Sequence of chain B:
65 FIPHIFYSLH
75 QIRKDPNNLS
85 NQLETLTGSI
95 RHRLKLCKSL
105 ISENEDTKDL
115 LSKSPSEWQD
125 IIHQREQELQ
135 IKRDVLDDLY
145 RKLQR

Sequence of chain A:
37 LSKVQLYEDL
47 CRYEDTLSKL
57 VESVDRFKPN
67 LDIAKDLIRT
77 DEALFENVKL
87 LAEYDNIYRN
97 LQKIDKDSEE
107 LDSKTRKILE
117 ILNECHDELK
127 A

These two protein chains interact to form a complex.

Contacts between the two chains:
Residue L97 in chain A interacts with residue R129 in chain B (closest heavy-atom distance 3.4 Å).
Residue K39 in chain A interacts with residue I105 in chain B (closest heavy-atom distance 4.0 Å).
Residue I93 in chain A is in contact with residue W122 in chain B (closest heavy-atom distance 2.0 Å).
Residue L87 in chain A is in contact with residue I66 in chain B (closest heavy-atom distance 4.4 Å).
Residue E50 in chain A interacts with residue R95 in chain B (closest heavy-atom distance 3.4 Å).
Residue K85 in chain A interacts with residue F70 in chain B (closest heavy-atom distance 3.8 Å).
Residue V57 in chain A is in contact with residue L87 in chain B (closest heavy-atom distance 3.4 Å).
Residue F81 in chain A contacts residue H74 in chain B (closest heavy-atom distance 4.2 Å).
Residue I117 in chain A is in contact with residue L147 in chain B (closest heavy-atom distance 3.1 Å).
Residue I100 in chain A interacts with residue L133 in chain B (closest heavy-atom distance 3.9 Å).
Residue L46 in chain A is in contact with residue C101 in chain B (closest heavy-atom distance 3.8 Å).
Residue T111 in chain A interacts with residue L143 in chain B (closest heavy-atom distance 3.1 Å).
Residue L97 in chain A is in contact with residue I125 in chain B (closest heavy-atom distance 3.2 Å).
Residue S104 in chain A interacts with residue K136 in chain B (closest heavy-atom distance 2.9 Å).
Residue F81 in chain A is in contact with residue R77 in chain B (closest heavy-atom distance 3.4 Å).
Residue D101 in chain A is in contact with residue R129 in chain B (closest heavy-atom distance 3.9 Å).
Residue Y94 in chain A is in contact with residue E109 in chain B (closest heavy-atom distance 3.0 Å).
Residue F81 in chain A interacts with residue L73 in chain B (closest heavy-atom distance 3.6 Å).
Residue S38 in chain A is in contact with residue D113 in chain B (closest heavy-atom distance 2.3 Å).
Residue K39 in chain A interacts with residue L115 in chain B (closest heavy-atom distance 1.7 Å).
Residue L87 in chain A contacts residue D113 in chain B (closest heavy-atom distance 3.8 Å).
Residue L37 in chain A interacts with residue D113 in chain B (closest heavy-atom distance 4.3 Å).
Residue I93 in chain A is in contact with residue I126 in chain B (closest heavy-atom distance 3.0 Å).
Residue L87 in chain A interacts with residue L115 in chain B (closest heavy-atom distance 3.3 Å).
Residue L53 in chain A contacts residue I94 in chain B (closest heavy-atom distance 3.3 Å).
Residue N96 in chain A contacts residue I126 in chain B (closest heavy-atom distance 3.4 Å).
Residue K110 in chain A is in contact with residue L143 in chain B (closest heavy-atom distance 4.3 Å).
Residue Q98 in chain A interacts with residue E109 in chain B (closest heavy-atom distance 3.7 Å).
Residue L53 in chain A contacts residue T91 in chain B (closest heavy-atom distance 4.1 Å).
Residue I100 in chain A contacts residue I126 in chain B (closest heavy-atom distance 4.3 Å).
Residue I114 in chain A interacts with residue L143 in chain B (closest heavy-atom distance 3.1 Å).
Residue D91 in chain A contacts residue I66 in chain B (closest heavy-atom distance 2.9 Å).
Residue Y43 in chain A interacts with residue S106 in chain B (closest heavy-atom distance 3.5 Å).
Residue D91 in chain A is in contact with residue T111 in chain B (closest heavy-atom distance 3.1 Å).
Residue I114 in chain A contacts residue L147 in chain B (closest heavy-atom distance 3.1 Å).
Residue D103 in chain A contacts residue L133 in chain B (closest heavy-atom distance 3.8 Å).
Residue R95 in chain A contacts residue P67 in chain B (closest heavy-atom distance 3.8 Å).
Residue L87 in chain A contacts residue N108 in chain B (closest heavy-atom distance 4.3 Å).
Residue Y90 in chain A contacts residue K112 in chain B (closest heavy-atom distance 2.9 Å).
Residue L80 in chain A contacts residue L73 in chain B (closest heavy-atom distance 2.9 Å).
Residue Y43 in chain A is in contact with residue I105 in chain B (closest heavy-atom distance 2.8 Å).
Residue L46 in chain A interacts with residue K102 in chain B (closest heavy-atom distance 4.2 Å).
Residue Y90 in chain A contacts residue T111 in chain B (closest heavy-atom distance 2.7 Å).
Residue E50 in chain A contacts residue L98 in chain B (closest heavy-atom distance 2.9 Å).
Residue L87 in chain A is in contact with residue T111 in chain B (closest heavy-atom distance 4.2 Å).
Residue I100 in chain A contacts residue I125 in chain B (closest heavy-atom distance 4.2 Å).
Residue L87 in chain A interacts with residue K112 in chain B (closest heavy-atom distance 3.7 Å).
Residue Y43 in chain A is in contact with residue K102 in chain B (closest heavy-atom distance 3.0 Å).
Residue V57 in chain A interacts with residue T91 in chain B (closest heavy-atom distance 4.2 Å).
Residue K39 in chain A contacts residue D113 in chain B (closest heavy-atom distance 2.1 Å).
Residue L97 in chain A contacts residue I126 in chain B (closest heavy-atom distance 4.1 Å).
Residue I93 in chain A is in contact with residue Q123 in chain B (closest heavy-atom distance 3.7 Å).
Residue S104 in chain A interacts with residue L133 in chain B (closest heavy-atom distance 3.8 Å).
Residue V84 in chain A is in contact with residue F70 in chain B (closest heavy-atom distance 3.0 Å).
Residue Y90 in chain A interacts with residue D113 in chain B (closest heavy-atom distance 4.4 Å).
Residue K39 in chain A interacts with residue L114 in chain B (closest heavy-atom distance 4.1 Å).
Residue L42 in chain A interacts with residue I105 in chain B (closest heavy-atom distance 3.0 Å).
Residue I100 in chain A contacts residue R129 in chain B (closest heavy-atom distance 2.9 Å).
Residue Y94 in chain A contacts residue D110 in chain B (closest heavy-atom distance 2.8 Å).
Residue Y94 in chain A is in contact with residue T111 in chain B (closest heavy-atom distance 3.1 Å).